Sequence of protein 2:
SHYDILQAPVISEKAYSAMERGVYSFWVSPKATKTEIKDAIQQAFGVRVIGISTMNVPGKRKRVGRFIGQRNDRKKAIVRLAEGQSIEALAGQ

These two protein chains interact to form a complex.

Sequence of protein 1:
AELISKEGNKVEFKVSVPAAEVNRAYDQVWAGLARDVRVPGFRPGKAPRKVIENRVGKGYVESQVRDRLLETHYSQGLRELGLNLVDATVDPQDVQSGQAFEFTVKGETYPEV

Interface contacts:
Residue G41 in protein 1 interacts with residue I12 in protein 2 (closest heavy-atom distance 4.9 Å).
Residue G41 in protein 1 interacts with residue S13 in protein 2 (closest heavy-atom distance 3.7 Å).